Sequence of chain A:
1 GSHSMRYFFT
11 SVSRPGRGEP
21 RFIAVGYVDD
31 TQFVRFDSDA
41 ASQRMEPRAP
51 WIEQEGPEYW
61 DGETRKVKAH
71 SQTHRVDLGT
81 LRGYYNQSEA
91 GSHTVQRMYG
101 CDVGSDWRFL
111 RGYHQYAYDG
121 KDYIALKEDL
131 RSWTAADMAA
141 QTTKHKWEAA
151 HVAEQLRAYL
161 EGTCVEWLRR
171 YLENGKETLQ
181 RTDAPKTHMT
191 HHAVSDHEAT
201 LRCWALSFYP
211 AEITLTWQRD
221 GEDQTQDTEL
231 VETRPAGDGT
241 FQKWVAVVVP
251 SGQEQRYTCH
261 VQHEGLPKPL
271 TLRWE

This data describes a binding interaction between two proteins.

Sequence of chain B:
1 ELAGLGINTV

Contacts between the two chains:
Residue Y7 in chain A is in contact with residue L2 in chain B (closest heavy-atom distance 3.5 Å).
Residue H70 in chain A interacts with residue I7 in chain B (closest heavy-atom distance 3.7 Å).
Residue Y171 in chain A is in contact with residue E1 in chain B (closest heavy-atom distance 2.7 Å).
Residue Y159 in chain A interacts with residue E1 in chain B (closest heavy-atom distance 2.7 Å).
Residue M45 in chain A is in contact with residue L2 in chain B (closest heavy-atom distance 3.3 Å).
Residue Q155 in chain A contacts residue N8 in chain B (closest heavy-atom distance 4.4 Å).
Residue T80 in chain A contacts residue T9 in chain B (closest heavy-atom distance 4.6 Å).
Residue K66 in chain A interacts with residue G4 in chain B (closest heavy-atom distance 4.0 Å).
Residue Y99 in chain A interacts with residue A3 in chain B (closest heavy-atom distance 3.1 Å).
Residue Y123 in chain A interacts with residue V10 in chain B (closest heavy-atom distance 4.2 Å).
Residue M5 in chain A interacts with residue E1 in chain B (closest heavy-atom distance 3.9 Å).
Residue K146 in chain A interacts with residue T9 in chain B (closest heavy-atom distance 3.8 Å).
Residue H70 in chain A interacts with residue L2 in chain B (closest heavy-atom distance 4.2 Å).
Residue K146 in chain A contacts residue V10 in chain B (closest heavy-atom distance 3.3 Å).
Residue T73 in chain A interacts with residue N8 in chain B (closest heavy-atom distance 3.5 Å).
Residue Q155 in chain A contacts residue G6 in chain B (closest heavy-atom distance 3.3 Å).
Residue D77 in chain A interacts with residue T9 in chain B (closest heavy-atom distance 2.5 Å).
Residue L156 in chain A contacts residue A3 in chain B (closest heavy-atom distance 5.0 Å).
Residue W167 in chain A interacts with residue E1 in chain B (closest heavy-atom distance 3.6 Å).
Residue H70 in chain A interacts with residue A3 in chain B (closest heavy-atom distance 3.2 Å).
Residue H114 in chain A is in contact with residue I7 in chain B (closest heavy-atom distance 3.8 Å).
Residue Y84 in chain A contacts residue V10 in chain B (closest heavy-atom distance 3.0 Å).
Residue Y59 in chain A contacts residue E1 in chain B (closest heavy-atom distance 4.3 Å).
Residue Y99 in chain A interacts with residue L2 in chain B (closest heavy-atom distance 3.3 Å).
Residue T73 in chain A interacts with residue T9 in chain B (closest heavy-atom distance 3.6 Å).
Residue K66 in chain A contacts residue L2 in chain B (closest heavy-atom distance 2.8 Å).
Residue V152 in chain A is in contact with residue G6 in chain B (closest heavy-atom distance 3.1 Å).
Residue K66 in chain A interacts with residue E1 in chain B (closest heavy-atom distance 3.3 Å).
Residue W147 in chain A is in contact with residue N8 in chain B (closest heavy-atom distance 3.4 Å).
Residue W147 in chain A interacts with residue T9 in chain B (closest heavy-atom distance 2.9 Å).
Residue K66 in chain A contacts residue A3 in chain B (closest heavy-atom distance 3.6 Å).
Residue V76 in chain A is in contact with residue T9 in chain B (closest heavy-atom distance 3.5 Å).
Residue F33 in chain A interacts with residue E1 in chain B (closest heavy-atom distance 4.9 Å).
Residue D77 in chain A interacts with residue V10 in chain B (closest heavy-atom distance 2.9 Å).
Residue L81 in chain A contacts residue V10 in chain B (closest heavy-atom distance 3.8 Å).
Residue R97 in chain A contacts residue I7 in chain B (closest heavy-atom distance 3.8 Å).
Residue Y159 in chain A contacts residue L2 in chain B (closest heavy-atom distance 3.7 Å).
Residue T143 in chain A contacts residue V10 in chain B (closest heavy-atom distance 2.7 Å).
Residue L156 in chain A contacts residue I7 in chain B (closest heavy-atom distance 3.9 Å).
Residue R97 in chain A interacts with residue N8 in chain B (closest heavy-atom distance 3.8 Å).
Residue L156 in chain A contacts residue G6 in chain B (closest heavy-atom distance 3.6 Å).
Residue T143 in chain A interacts with residue T9 in chain B (closest heavy-atom distance 4.9 Å).
Residue D77 in chain A contacts residue N8 in chain B (closest heavy-atom distance 4.6 Å).
Residue T73 in chain A contacts residue I7 in chain B (closest heavy-atom distance 4.0 Å).
Residue Y116 in chain A contacts residue V10 in chain B (closest heavy-atom distance 3.6 Å).
Residue F9 in chain A contacts residue L2 in chain B (closest heavy-atom distance 3.5 Å).
Residue Q155 in chain A is in contact with residue L5 in chain B (closest heavy-atom distance 4.0 Å).
Residue T80 in chain A contacts residue V10 in chain B (closest heavy-atom distance 4.0 Å).
Residue V67 in chain A interacts with residue L2 in chain B (closest heavy-atom distance 3.7 Å).
Residue Y159 in chain A is in contact with residue A3 in chain B (closest heavy-atom distance 3.5 Å).
Residue W147 in chain A is in contact with residue V10 in chain B (closest heavy-atom distance 4.0 Å).
Residue V152 in chain A contacts residue N8 in chain B (closest heavy-atom distance 3.6 Å).
Residue Y99 in chain A contacts residue I7 in chain B (closest heavy-atom distance 3.7 Å).
Residue E63 in chain A is in contact with residue L2 in chain B (closest heavy-atom distance 3.0 Å).
Residue Y7 in chain A is in contact with residue E1 in chain B (closest heavy-atom distance 2.9 Å).
Residue E63 in chain A is in contact with residue E1 in chain B (closest heavy-atom distance 3.6 Å).
Residue L156 in chain A contacts residue L5 in chain B (closest heavy-atom distance 4.4 Å).
Residue H114 in chain A contacts residue G6 in chain B (closest heavy-atom distance 4.8 Å).
Residue A150 in chain A interacts with residue N8 in chain B (closest heavy-atom distance 4.3 Å).
Residue T163 in chain A is in contact with residue E1 in chain B (closest heavy-atom distance 3.6 Å).